The following describes two proteins that form a bound complex.

Sequence of chain B:
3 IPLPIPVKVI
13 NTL

Sequence of chain A:
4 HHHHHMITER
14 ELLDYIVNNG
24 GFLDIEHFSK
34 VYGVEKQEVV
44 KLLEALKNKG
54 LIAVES

Contacts between the two chains:
Residue E58 in chain A is in contact with residue V11 in chain B (closest heavy-atom distance 3.1 Å).
Residue G53 in chain A is in contact with residue L5 in chain B (closest heavy-atom distance 4.7 Å).
Residue I28 in chain A interacts with residue V11 in chain B (closest heavy-atom distance 3.7 Å).
Residue L26 in chain A interacts with residue I12 in chain B (closest heavy-atom distance 2.9 Å).
Residue I19 in chain A interacts with residue V9 in chain B (closest heavy-atom distance 3.5 Å).
Residue F25 in chain A interacts with residue K10 in chain B (closest heavy-atom distance 3.4 Å).
Residue I28 in chain A interacts with residue T14 in chain B (closest heavy-atom distance 3.7 Å).
Residue L54 in chain A is in contact with residue P4 in chain B (closest heavy-atom distance 3.9 Å).
Residue G53 in chain A contacts residue P4 in chain B (closest heavy-atom distance 4.1 Å).
Residue I55 in chain A interacts with residue I7 in chain B (closest heavy-atom distance 3.2 Å).
Residue D27 in chain A contacts residue I12 in chain B (closest heavy-atom distance 3.7 Å).
Residue I28 in chain A interacts with residue N13 in chain B (closest heavy-atom distance 3.5 Å).
Residue K39 in chain A contacts residue T14 in chain B (closest heavy-atom distance 3.9 Å).
Residue I55 in chain A is in contact with residue P6 in chain B (closest heavy-atom distance 4.0 Å).
Residue G24 in chain A interacts with residue P8 in chain B (closest heavy-atom distance 3.7 Å).
Residue L26 in chain A is in contact with residue K10 in chain B (closest heavy-atom distance 2.9 Å).
Residue L26 in chain A interacts with residue V9 in chain B (closest heavy-atom distance 4.4 Å).
Residue E58 in chain A contacts residue K10 in chain B (closest heavy-atom distance 3.6 Å).
Residue L46 in chain A is in contact with residue V11 in chain B (closest heavy-atom distance 3.9 Å).
Residue F25 in chain A interacts with residue I12 in chain B (closest heavy-atom distance 3.6 Å).
Residue G53 in chain A is in contact with residue P6 in chain B (closest heavy-atom distance 3.8 Å).
Residue A56 in chain A is in contact with residue P8 in chain B (closest heavy-atom distance 3.4 Å).
Residue S59 in chain A contacts residue K10 in chain B (closest heavy-atom distance 3.6 Å).
Residue L54 in chain A is in contact with residue P6 in chain B (closest heavy-atom distance 3.7 Å).
Residue V57 in chain A interacts with residue V11 in chain B (closest heavy-atom distance 4.0 Å).
Residue E58 in chain A interacts with residue P8 in chain B (closest heavy-atom distance 3.9 Å).
Residue K39 in chain A is in contact with residue N13 in chain B (closest heavy-atom distance 2.9 Å).
Residue E29 in chain A is in contact with residue I12 in chain B (closest heavy-atom distance 4.6 Å).
Residue L16 in chain A interacts with residue I7 in chain B (closest heavy-atom distance 4.0 Å).
Residue A56 in chain A is in contact with residue P6 in chain B (closest heavy-atom distance 4.0 Å).
Residue A56 in chain A contacts residue V9 in chain B (closest heavy-atom distance 2.9 Å).
Residue I55 in chain A contacts residue V9 in chain B (closest heavy-atom distance 3.8 Å).
Residue I19 in chain A is in contact with residue P8 in chain B (closest heavy-atom distance 4.9 Å).
Residue I19 in chain A interacts with residue I7 in chain B (closest heavy-atom distance 4.9 Å).
Residue L54 in chain A contacts residue L5 in chain B (closest heavy-atom distance 4.3 Å).
Residue S59 in chain A is in contact with residue V11 in chain B (closest heavy-atom distance 3.9 Å).
Residue K39 in chain A is in contact with residue L15 in chain B (closest heavy-atom distance 3.7 Å).
Residue V57 in chain A is in contact with residue V9 in chain B (closest heavy-atom distance 3.4 Å).
Residue I28 in chain A contacts residue I12 in chain B (closest heavy-atom distance 3.1 Å).
Residue V20 in chain A interacts with residue I7 in chain B (closest heavy-atom distance 3.8 Å).
Residue G24 in chain A contacts residue V9 in chain B (closest heavy-atom distance 3.4 Å).
Residue F25 in chain A interacts with residue V9 in chain B (closest heavy-atom distance 4.4 Å).
Residue K52 in chain A interacts with residue P4 in chain B (closest heavy-atom distance 4.6 Å).
Residue A56 in chain A is in contact with residue I7 in chain B (closest heavy-atom distance 2.9 Å).
Residue L54 in chain A interacts with residue I7 in chain B (closest heavy-atom distance 2.9 Å).
Residue L26 in chain A interacts with residue V11 in chain B (closest heavy-atom distance 3.2 Å).
Residue E58 in chain A interacts with residue V9 in chain B (closest heavy-atom distance 2.8 Å).
Residue V43 in chain A is in contact with residue T14 in chain B (closest heavy-atom distance 4.8 Å).
Residue D27 in chain A contacts residue N13 in chain B (closest heavy-atom distance 3.0 Å).
Residue G24 in chain A is in contact with residue K10 in chain B (closest heavy-atom distance 2.9 Å).
Residue E29 in chain A interacts with residue N13 in chain B (closest heavy-atom distance 3.5 Å).